Residue-level contacts at the interface:
Residue R402 in chain B is in contact with residue V128 in chain A (closest heavy-atom distance 3.2 Å).
Residue R402 in chain B interacts with residue R125 in chain A (closest heavy-atom distance 2.8 Å).
Residue V409 in chain B contacts residue G131 in chain A (closest heavy-atom distance 5.0 Å).
Residue Y399 in chain B interacts with residue K129 in chain A (closest heavy-atom distance 4.0 Å).
Residue Y399 in chain B contacts residue R125 in chain A (closest heavy-atom distance 3.8 Å).
Residue G410 in chain B interacts with residue V133 in chain A (closest heavy-atom distance 4.9 Å).
Residue K401 in chain B is in contact with residue R125 in chain A (closest heavy-atom distance 4.3 Å).
Residue R402 in chain B is in contact with residue G126 in chain A (closest heavy-atom distance 4.8 Å).
Residue R402 in chain B interacts with residue K129 in chain A (closest heavy-atom distance 2.8 Å).
Residue V409 in chain B contacts residue L132 in chain A (closest heavy-atom distance 3.7 Å).
Residue R402 in chain B is in contact with residue N124 in chain A (closest heavy-atom distance 4.4 Å).
Residue A400 in chain B is in contact with residue R125 in chain A (closest heavy-atom distance 2.6 Å).
Residue E415 in chain B interacts with residue K129 in chain A (closest heavy-atom distance 4.6 Å).
Residue V405 in chain B contacts residue V128 in chain A (closest heavy-atom distance 3.5 Å).

The following describes two proteins that form a bound complex.

Sequence of chain A:
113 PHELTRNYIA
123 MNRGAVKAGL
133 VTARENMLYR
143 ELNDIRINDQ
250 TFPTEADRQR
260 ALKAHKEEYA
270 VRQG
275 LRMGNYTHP

Sequence of chain B:
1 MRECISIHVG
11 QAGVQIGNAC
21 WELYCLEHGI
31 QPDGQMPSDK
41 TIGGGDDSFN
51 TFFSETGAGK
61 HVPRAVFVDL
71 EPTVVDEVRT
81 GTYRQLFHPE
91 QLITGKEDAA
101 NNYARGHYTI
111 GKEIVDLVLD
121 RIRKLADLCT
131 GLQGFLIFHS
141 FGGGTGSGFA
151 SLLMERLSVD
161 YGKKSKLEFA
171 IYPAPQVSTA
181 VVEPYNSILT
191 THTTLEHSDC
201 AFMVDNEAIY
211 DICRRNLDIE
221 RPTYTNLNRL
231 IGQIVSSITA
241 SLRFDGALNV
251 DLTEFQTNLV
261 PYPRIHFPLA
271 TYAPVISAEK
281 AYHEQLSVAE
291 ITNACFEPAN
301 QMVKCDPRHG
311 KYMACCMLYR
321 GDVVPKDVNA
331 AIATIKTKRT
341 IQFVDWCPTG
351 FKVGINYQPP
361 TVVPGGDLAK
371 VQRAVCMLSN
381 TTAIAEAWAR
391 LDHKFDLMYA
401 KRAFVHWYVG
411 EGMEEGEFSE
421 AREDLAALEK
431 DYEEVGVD